Contacts between the two chains:
Residue E89 in protein 2 interacts with residue I6 in protein 1 (closest heavy-atom distance 3.6 Å).
Residue Y155 in protein 2 is in contact with residue F19 in protein 1 (closest heavy-atom distance 3.7 Å).
Residue F65 in protein 2 contacts residue E11 in protein 1 (closest heavy-atom distance 3.2 Å).
Residue Y61 in protein 2 is in contact with residue E11 in protein 1 (closest heavy-atom distance 3.1 Å).
Residue Y61 in protein 2 interacts with residue I8 in protein 1 (closest heavy-atom distance 3.9 Å).
Residue E89 in protein 2 is in contact with residue A9 in protein 1 (closest heavy-atom distance 3.6 Å).
Residue F106 in protein 2 contacts residue L12 in protein 1 (closest heavy-atom distance 3.7 Å).
Residue S82 in protein 2 interacts with residue E5 in protein 1 (closest heavy-atom distance 2.8 Å).
Residue Y155 in protein 2 interacts with residue Y23 in protein 1 (closest heavy-atom distance 3.6 Å).
Residue Q71 in protein 2 contacts residue P4 in protein 1 (closest heavy-atom distance 4.1 Å).
Residue F57 in protein 2 interacts with residue I15 in protein 1 (closest heavy-atom distance 3.5 Å).
Residue E89 in protein 2 interacts with residue Q10 in protein 1 (closest heavy-atom distance 4.2 Å).
Residue A53 in protein 2 contacts residue F19 in protein 1 (closest heavy-atom distance 3.7 Å).
Residue A102 in protein 2 is in contact with residue L12 in protein 1 (closest heavy-atom distance 3.7 Å).
Residue L68 in protein 2 interacts with residue I8 in protein 1 (closest heavy-atom distance 3.8 Å).
Residue E89 in protein 2 contacts residue R13 in protein 1 (closest heavy-atom distance 2.6 Å).
Residue R99 in protein 2 is in contact with residue D17 in protein 1 (closest heavy-atom distance 2.8 Å).
Residue G98 in protein 2 interacts with residue N20 in protein 1 (closest heavy-atom distance 3.3 Å).
Residue A64 in protein 2 is in contact with residue I15 in protein 1 (closest heavy-atom distance 4.0 Å).
Residue L68 in protein 2 is in contact with residue L12 in protein 1 (closest heavy-atom distance 3.6 Å).
Residue D93 in protein 2 is in contact with residue R13 in protein 1 (closest heavy-atom distance 4.1 Å).
Residue V86 in protein 2 contacts residue A9 in protein 1 (closest heavy-atom distance 3.3 Å).
Residue R60 in protein 2 is in contact with residue F19 in protein 1 (closest heavy-atom distance 4.2 Å).
Residue Q85 in protein 2 is in contact with residue E5 in protein 1 (closest heavy-atom distance 3.7 Å).
Residue L154 in protein 2 interacts with residue A24 in protein 1 (closest heavy-atom distance 4.3 Å).
Residue V86 in protein 2 is in contact with residue I8 in protein 1 (closest heavy-atom distance 4.3 Å).
Residue G98 in protein 2 is in contact with residue F19 in protein 1 (closest heavy-atom distance 3.7 Å).
Residue W97 in protein 2 contacts residue N20 in protein 1 (closest heavy-atom distance 3.3 Å).
Residue F57 in protein 2 is in contact with residue G16 in protein 1 (closest heavy-atom distance 3.5 Å).
Residue V86 in protein 2 is in contact with residue L12 in protein 1 (closest heavy-atom distance 3.8 Å).
Residue F65 in protein 2 is in contact with residue I15 in protein 1 (closest heavy-atom distance 3.6 Å).
Residue H73 in protein 2 contacts residue P4 in protein 1 (closest heavy-atom distance 4.2 Å).
Residue L90 in protein 2 is in contact with residue R13 in protein 1 (closest heavy-atom distance 3.7 Å).
Residue N96 in protein 2 is in contact with residue G16 in protein 1 (closest heavy-atom distance 4.1 Å).
Residue F57 in protein 2 is in contact with residue F19 in protein 1 (closest heavy-atom distance 4.4 Å).
Residue F57 in protein 2 is in contact with residue L12 in protein 1 (closest heavy-atom distance 3.7 Å).
Residue Q71 in protein 2 contacts residue E11 in protein 1 (closest heavy-atom distance 2.6 Å).
Residue L90 in protein 2 contacts residue L12 in protein 1 (closest heavy-atom distance 4.1 Å).
Residue R99 in protein 2 contacts residue G16 in protein 1 (closest heavy-atom distance 4.1 Å).
Residue G98 in protein 2 interacts with residue G16 in protein 1 (closest heavy-atom distance 3.3 Å).
Residue L90 in protein 2 interacts with residue A9 in protein 1 (closest heavy-atom distance 3.9 Å).
Residue V101 in protein 2 interacts with residue F19 in protein 1 (closest heavy-atom distance 4.1 Å).
Residue R99 in protein 2 interacts with residue R13 in protein 1 (closest heavy-atom distance 3.7 Å).
Residue N96 in protein 2 interacts with residue D17 in protein 1 (closest heavy-atom distance 3.0 Å).
Residue F106 in protein 2 contacts residue I8 in protein 1 (closest heavy-atom distance 4.4 Å).
Residue F65 in protein 2 contacts residue R14 in protein 1 (closest heavy-atom distance 4.5 Å).
Residue R60 in protein 2 is in contact with residue Y22 in protein 1 (closest heavy-atom distance 3.4 Å).
Residue Y61 in protein 2 is in contact with residue L12 in protein 1 (closest heavy-atom distance 3.7 Å).
Residue L72 in protein 2 contacts residue I8 in protein 1 (closest heavy-atom distance 3.6 Å).
Residue Q71 in protein 2 contacts residue I8 in protein 1 (closest heavy-atom distance 3.8 Å).
Residue R60 in protein 2 contacts residue I15 in protein 1 (closest heavy-atom distance 3.8 Å).
Residue Y61 in protein 2 interacts with residue I15 in protein 1 (closest heavy-atom distance 3.7 Å).
Residue V86 in protein 2 contacts residue E5 in protein 1 (closest heavy-atom distance 3.5 Å).
Residue E56 in protein 2 contacts residue F19 in protein 1 (closest heavy-atom distance 3.9 Å).
Residue N96 in protein 2 interacts with residue N20 in protein 1 (closest heavy-atom distance 3.5 Å).
Residue E56 in protein 2 interacts with residue Y23 in protein 1 (closest heavy-atom distance 2.5 Å).
Residue R60 in protein 2 interacts with residue E18 in protein 1 (closest heavy-atom distance 3.0 Å).
Residue R92 in protein 2 contacts residue R13 in protein 1 (closest heavy-atom distance 3.5 Å).
Residue L154 in protein 2 is in contact with residue Y23 in protein 1 (closest heavy-atom distance 3.4 Å).
Residue R60 in protein 2 contacts residue Y23 in protein 1 (closest heavy-atom distance 4.5 Å).

This data describes a binding interaction between two proteins.

Sequence of protein 2:
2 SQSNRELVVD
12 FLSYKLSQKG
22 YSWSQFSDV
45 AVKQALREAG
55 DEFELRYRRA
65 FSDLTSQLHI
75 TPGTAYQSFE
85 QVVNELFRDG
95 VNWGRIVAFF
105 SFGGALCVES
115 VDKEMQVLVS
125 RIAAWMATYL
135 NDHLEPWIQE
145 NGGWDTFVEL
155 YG

Sequence of protein 1:
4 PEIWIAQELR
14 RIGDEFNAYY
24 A